Interface contacts:
Residue G39 in chain A is in contact with residue W11 in chain B (closest heavy-atom distance 3.5 Å).
Residue I38 in chain A interacts with residue W11 in chain B (closest heavy-atom distance 3.9 Å).
Residue G36 in chain A is in contact with residue W11 in chain B (closest heavy-atom distance 3.2 Å).
Residue R57 in chain A interacts with residue W15 in chain B (closest heavy-atom distance 4.6 Å).
Residue S37 in chain A is in contact with residue W11 in chain B (closest heavy-atom distance 3.1 Å).
Residue R57 in chain A contacts residue W11 in chain B (closest heavy-atom distance 3.8 Å).
Residue V14 in chain A interacts with residue A36 in chain B (closest heavy-atom distance 4.1 Å).

This data describes a binding interaction between two proteins.

Sequence of chain A:
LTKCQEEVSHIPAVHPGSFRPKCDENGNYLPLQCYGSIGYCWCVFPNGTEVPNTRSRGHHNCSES

Sequence of chain B:
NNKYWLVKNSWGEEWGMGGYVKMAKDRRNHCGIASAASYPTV